Sequence of chain B:
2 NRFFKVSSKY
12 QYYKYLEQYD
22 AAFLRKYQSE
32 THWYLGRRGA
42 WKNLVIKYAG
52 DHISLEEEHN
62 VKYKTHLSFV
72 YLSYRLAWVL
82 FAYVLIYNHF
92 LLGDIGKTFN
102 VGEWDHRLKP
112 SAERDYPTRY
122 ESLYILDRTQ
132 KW

These two protein chains interact to form a complex.

Sequence of chain A:
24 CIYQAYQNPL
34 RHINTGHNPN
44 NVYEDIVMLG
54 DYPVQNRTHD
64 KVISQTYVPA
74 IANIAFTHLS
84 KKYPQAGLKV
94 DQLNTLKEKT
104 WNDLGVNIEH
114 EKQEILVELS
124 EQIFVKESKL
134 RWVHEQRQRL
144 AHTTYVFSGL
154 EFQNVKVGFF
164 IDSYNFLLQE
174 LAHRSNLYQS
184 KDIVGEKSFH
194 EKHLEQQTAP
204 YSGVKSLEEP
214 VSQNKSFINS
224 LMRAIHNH

Residue-level contacts at the interface:
Residue G39 in chain A interacts with residue L68 in chain B (closest heavy-atom distance 4.1 Å).
Residue H40 in chain A is in contact with residue L68 in chain B (closest heavy-atom distance 3.6 Å).
Residue N41 in chain A interacts with residue Y72 in chain B (closest heavy-atom distance 4.4 Å).
Residue H40 in chain A interacts with residue L56 in chain B (closest heavy-atom distance 4.0 Å).
Residue N37 in chain A interacts with residue L68 in chain B (closest heavy-atom distance 3.3 Å).
Residue G39 in chain A interacts with residue Y72 in chain B (closest heavy-atom distance 2.5 Å).
Residue H40 in chain A contacts residue Y72 in chain B (closest heavy-atom distance 3.2 Å).